Sequence of protein 2:
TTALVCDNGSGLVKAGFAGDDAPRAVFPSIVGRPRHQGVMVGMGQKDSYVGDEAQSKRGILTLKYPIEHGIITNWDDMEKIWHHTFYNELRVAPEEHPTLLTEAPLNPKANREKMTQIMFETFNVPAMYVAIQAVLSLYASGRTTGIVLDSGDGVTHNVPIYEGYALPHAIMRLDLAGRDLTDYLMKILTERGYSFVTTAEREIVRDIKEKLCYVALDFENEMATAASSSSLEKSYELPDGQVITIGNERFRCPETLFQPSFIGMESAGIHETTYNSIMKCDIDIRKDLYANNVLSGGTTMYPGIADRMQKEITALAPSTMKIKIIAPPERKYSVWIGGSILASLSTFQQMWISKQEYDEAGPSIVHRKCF

These two protein chains interact to form a complex.

Sequence of protein 1:
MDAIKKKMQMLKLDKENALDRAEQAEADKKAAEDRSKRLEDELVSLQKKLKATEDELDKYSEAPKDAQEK

Residue-level contacts at the interface:
Residue K328 in protein 2 is in contact with residue E23 in protein 1 (closest heavy-atom distance 3.1 Å).
Residue K328 in protein 2 interacts with residue L19 in protein 1 (closest heavy-atom distance 4.7 Å).
Residue K330 in protein 2 contacts residue D20 in protein 1 (closest heavy-atom distance 3.9 Å).
Residue K328 in protein 2 is in contact with residue D20 in protein 1 (closest heavy-atom distance 4.1 Å).
Residue P335 in protein 2 is in contact with residue Q9 in protein 1 (closest heavy-atom distance 4.2 Å).